These two protein chains interact to form a complex.

Sequence of protein 2:
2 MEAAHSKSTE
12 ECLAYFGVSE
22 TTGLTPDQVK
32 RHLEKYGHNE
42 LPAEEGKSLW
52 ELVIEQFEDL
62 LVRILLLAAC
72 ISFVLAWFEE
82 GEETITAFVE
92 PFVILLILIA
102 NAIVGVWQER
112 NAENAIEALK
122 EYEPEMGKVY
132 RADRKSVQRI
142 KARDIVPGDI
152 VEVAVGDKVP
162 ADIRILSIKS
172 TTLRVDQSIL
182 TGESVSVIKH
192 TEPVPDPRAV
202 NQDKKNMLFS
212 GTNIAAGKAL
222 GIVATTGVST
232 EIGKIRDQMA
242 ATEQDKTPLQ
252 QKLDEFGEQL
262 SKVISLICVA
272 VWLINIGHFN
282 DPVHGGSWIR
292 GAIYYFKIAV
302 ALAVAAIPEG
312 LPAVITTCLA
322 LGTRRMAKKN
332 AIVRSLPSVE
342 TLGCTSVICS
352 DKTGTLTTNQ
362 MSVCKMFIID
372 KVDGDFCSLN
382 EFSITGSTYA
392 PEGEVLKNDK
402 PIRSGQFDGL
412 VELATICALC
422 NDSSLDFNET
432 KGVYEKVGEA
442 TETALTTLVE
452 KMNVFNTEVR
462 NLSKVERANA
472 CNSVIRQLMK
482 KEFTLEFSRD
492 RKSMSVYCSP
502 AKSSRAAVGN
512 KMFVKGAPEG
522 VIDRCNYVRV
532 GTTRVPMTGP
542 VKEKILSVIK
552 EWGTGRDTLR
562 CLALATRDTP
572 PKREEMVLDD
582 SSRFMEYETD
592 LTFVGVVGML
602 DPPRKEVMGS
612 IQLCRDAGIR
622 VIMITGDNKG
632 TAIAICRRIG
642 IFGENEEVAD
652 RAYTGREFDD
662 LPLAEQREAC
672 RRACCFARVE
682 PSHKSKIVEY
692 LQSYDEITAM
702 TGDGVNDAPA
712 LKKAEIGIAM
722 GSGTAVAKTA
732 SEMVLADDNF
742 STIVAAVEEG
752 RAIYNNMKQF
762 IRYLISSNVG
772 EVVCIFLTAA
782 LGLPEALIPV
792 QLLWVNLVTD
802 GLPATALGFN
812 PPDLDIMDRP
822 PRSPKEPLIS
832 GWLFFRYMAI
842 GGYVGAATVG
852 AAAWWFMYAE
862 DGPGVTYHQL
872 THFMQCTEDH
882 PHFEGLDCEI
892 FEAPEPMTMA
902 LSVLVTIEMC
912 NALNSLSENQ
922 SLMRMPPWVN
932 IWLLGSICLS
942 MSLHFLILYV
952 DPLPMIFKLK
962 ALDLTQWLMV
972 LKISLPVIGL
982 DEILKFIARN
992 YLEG

Interface contacts:
Residue I957 in protein 2 is in contact with residue V26 in protein 1 (closest heavy-atom distance 3.8 Å).
Residue G802 in protein 2 is in contact with residue N11 in protein 1 (closest heavy-atom distance 4.3 Å).
Residue L97 in protein 2 is in contact with residue L25 in protein 1 (closest heavy-atom distance 4.4 Å).
Residue W108 in protein 2 contacts residue N11 in protein 1 (closest heavy-atom distance 3.5 Å).
Residue L97 in protein 2 interacts with residue I22 in protein 1 (closest heavy-atom distance 4.3 Å).
Residue V105 in protein 2 interacts with residue V14 in protein 1 (closest heavy-atom distance 4.6 Å).
Residue W933 in protein 2 interacts with residue S4 in protein 1 (closest heavy-atom distance 3.1 Å).
Residue T806 in protein 2 interacts with residue N11 in protein 1 (closest heavy-atom distance 4.6 Å).
Residue I86 in protein 2 interacts with residue Q30 in protein 1 (closest heavy-atom distance 4.9 Å).
Residue I104 in protein 2 is in contact with residue V14 in protein 1 (closest heavy-atom distance 4.2 Å).
Residue K329 in protein 2 is in contact with residue E2 in protein 1 (closest heavy-atom distance 4.2 Å).
Residue S937 in protein 2 is in contact with residue L8 in protein 1 (closest heavy-atom distance 3.4 Å).
Residue L940 in protein 2 is in contact with residue L8 in protein 1 (closest heavy-atom distance 4.1 Å).
Residue R325 in protein 2 is in contact with residue E2 in protein 1 (closest heavy-atom distance 2.8 Å).
Residue L803 in protein 2 contacts residue V15 in protein 1 (closest heavy-atom distance 4.6 Å).
Residue L947 in protein 2 contacts residue V19 in protein 1 (closest heavy-atom distance 3.5 Å).
Residue L944 in protein 2 contacts residue F12 in protein 1 (closest heavy-atom distance 4.5 Å).
Residue W933 in protein 2 interacts with residue L8 in protein 1 (closest heavy-atom distance 3.4 Å).
Residue N115 in protein 2 interacts with residue R3 in protein 1 (closest heavy-atom distance 3.2 Å).
Residue V90 in protein 2 contacts residue V26 in protein 1 (closest heavy-atom distance 3.9 Å).
Residue L97 in protein 2 is in contact with residue L21 in protein 1 (closest heavy-atom distance 4.2 Å).
Residue V105 in protein 2 interacts with residue N11 in protein 1 (closest heavy-atom distance 3.3 Å).
Residue L97 in protein 2 is in contact with residue T18 in protein 1 (closest heavy-atom distance 3.7 Å).
Residue I98 in protein 2 interacts with residue I22 in protein 1 (closest heavy-atom distance 4.9 Å).
Residue L803 in protein 2 interacts with residue L8 in protein 1 (closest heavy-atom distance 4.4 Å).
Residue L954 in protein 2 is in contact with residue V19 in protein 1 (closest heavy-atom distance 3.6 Å).
Residue P953 in protein 2 contacts residue W23 in protein 1 (closest heavy-atom distance 3.4 Å).
Residue L798 in protein 2 is in contact with residue V15 in protein 1 (closest heavy-atom distance 3.4 Å).
Residue W108 in protein 2 is in contact with residue E7 in protein 1 (closest heavy-atom distance 3.3 Å).
Residue A101 in protein 2 contacts residue T18 in protein 1 (closest heavy-atom distance 3.9 Å).
Residue V951 in protein 2 contacts residue W23 in protein 1 (closest heavy-atom distance 3.6 Å).
Residue F958 in protein 2 is in contact with residue I22 in protein 1 (closest heavy-atom distance 4.5 Å).
Residue W795 in protein 2 is in contact with residue V15 in protein 1 (closest heavy-atom distance 4.7 Å).
Residue T85 in protein 2 is in contact with residue Y29 in protein 1 (closest heavy-atom distance 4.8 Å).
Residue R111 in protein 2 is in contact with residue L10 in protein 1 (closest heavy-atom distance 4.2 Å).
Residue W795 in protein 2 contacts residue V19 in protein 1 (closest heavy-atom distance 3.6 Å).
Residue W108 in protein 2 contacts residue R6 in protein 1 (closest heavy-atom distance 3.2 Å).
Residue L954 in protein 2 is in contact with residue I22 in protein 1 (closest heavy-atom distance 3.5 Å).
Residue L944 in protein 2 is in contact with residue V15 in protein 1 (closest heavy-atom distance 3.4 Å).
Residue L954 in protein 2 interacts with residue W23 in protein 1 (closest heavy-atom distance 4.1 Å).
Residue N112 in protein 2 contacts residue R3 in protein 1 (closest heavy-atom distance 3.6 Å).
Residue W108 in protein 2 contacts residue R3 in protein 1 (closest heavy-atom distance 4.8 Å).
Residue L940 in protein 2 interacts with residue F12 in protein 1 (closest heavy-atom distance 3.6 Å).
Residue Q109 in protein 2 is in contact with residue N11 in protein 1 (closest heavy-atom distance 4.7 Å).
Residue W108 in protein 2 contacts residue L10 in protein 1 (closest heavy-atom distance 3.6 Å).
Residue F89 in protein 2 contacts residue Y29 in protein 1 (closest heavy-atom distance 4.0 Å).
Residue I948 in protein 2 contacts residue V19 in protein 1 (closest heavy-atom distance 4.0 Å).
Residue F93 in protein 2 interacts with residue L25 in protein 1 (closest heavy-atom distance 4.8 Å).
Residue F810 in protein 2 interacts with residue S4 in protein 1 (closest heavy-atom distance 3.1 Å).
Residue L803 in protein 2 contacts residue N11 in protein 1 (closest heavy-atom distance 3.3 Å).
Residue T806 in protein 2 contacts residue L8 in protein 1 (closest heavy-atom distance 4.4 Å).
Residue I957 in protein 2 interacts with residue I22 in protein 1 (closest heavy-atom distance 3.1 Å).
Residue A101 in protein 2 contacts residue V14 in protein 1 (closest heavy-atom distance 3.8 Å).
Residue A116 in protein 2 interacts with residue R3 in protein 1 (closest heavy-atom distance 4.7 Å).
Residue W933 in protein 2 interacts with residue T5 in protein 1 (closest heavy-atom distance 3.1 Å).
Residue F810 in protein 2 contacts residue E7 in protein 1 (closest heavy-atom distance 3.3 Å).
Residue N112 in protein 2 contacts residue E7 in protein 1 (closest heavy-atom distance 3.2 Å).
Residue F810 in protein 2 is in contact with residue E2 in protein 1 (closest heavy-atom distance 4.5 Å).
Residue K329 in protein 2 contacts residue M1 in protein 1 (closest heavy-atom distance 3.9 Å).
Residue A807 in protein 2 is in contact with residue L8 in protein 1 (closest heavy-atom distance 4.4 Å).

Sequence of protein 1:
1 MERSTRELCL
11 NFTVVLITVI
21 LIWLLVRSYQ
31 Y